This data describes a binding interaction between two proteins.

Sequence of protein 2:
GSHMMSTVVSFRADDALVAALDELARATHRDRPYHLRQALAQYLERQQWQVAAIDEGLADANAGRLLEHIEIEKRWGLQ

Residue-level contacts at the interface:
Residue F11 in protein 1 is in contact with residue L36 in protein 2 (closest heavy-atom distance 3.6 Å).
Residue Y43 in protein 1 interacts with residue H35 in protein 2 (closest heavy-atom distance 2.8 Å).
Residue R37 in protein 1 contacts residue F11 in protein 2 (closest heavy-atom distance 3.9 Å).
Residue D15 in protein 1 is in contact with residue T7 in protein 2 (closest heavy-atom distance 3.0 Å).
Residue D15 in protein 1 interacts with residue M5 in protein 2 (closest heavy-atom distance 3.0 Å).
Residue Y43 in protein 1 is in contact with residue Q42 in protein 2 (closest heavy-atom distance 3.4 Å).
Residue T7 in protein 1 interacts with residue V18 in protein 2 (closest heavy-atom distance 3.5 Å).
Residue V9 in protein 1 interacts with residue F11 in protein 2 (closest heavy-atom distance 2.9 Å).
Residue L24 in protein 1 contacts residue Y43 in protein 2 (closest heavy-atom distance 3.7 Å).
Residue V9 in protein 1 contacts residue V9 in protein 2 (closest heavy-atom distance 3.9 Å).
Residue V9 in protein 1 interacts with residue S10 in protein 2 (closest heavy-atom distance 3.1 Å).
Residue V18 in protein 1 interacts with residue V9 in protein 2 (closest heavy-atom distance 3.7 Å).
Residue L36 in protein 1 is in contact with residue V9 in protein 2 (closest heavy-atom distance 3.4 Å).
Residue H35 in protein 1 interacts with residue Y43 in protein 2 (closest heavy-atom distance 2.8 Å).
Residue A39 in protein 1 is in contact with residue A39 in protein 2 (closest heavy-atom distance 3.7 Å).
Residue S6 in protein 1 is in contact with residue A13 in protein 2 (closest heavy-atom distance 3.1 Å).
Residue M5 in protein 1 interacts with residue D15 in protein 2 (closest heavy-atom distance 3.0 Å).
Residue Y43 in protein 1 contacts residue L24 in protein 2 (closest heavy-atom distance 3.7 Å).
Residue T7 in protein 1 interacts with residue F11 in protein 2 (closest heavy-atom distance 3.7 Å).
Residue F11 in protein 1 contacts residue V9 in protein 2 (closest heavy-atom distance 2.9 Å).
Residue D14 in protein 1 is in contact with residue S6 in protein 2 (closest heavy-atom distance 3.8 Å).
Residue V9 in protein 1 interacts with residue V18 in protein 2 (closest heavy-atom distance 3.7 Å).
Residue Y43 in protein 1 is in contact with residue A39 in protein 2 (closest heavy-atom distance 3.4 Å).
Residue R46 in protein 1 interacts with residue R46 in protein 2 (closest heavy-atom distance 2.9 Å).
Residue T7 in protein 1 is in contact with residue A13 in protein 2 (closest heavy-atom distance 2.9 Å).
Residue V18 in protein 1 interacts with residue T7 in protein 2 (closest heavy-atom distance 3.5 Å).
Residue L17 in protein 1 contacts residue L44 in protein 2 (closest heavy-atom distance 3.4 Å).
Residue Q38 in protein 1 is in contact with residue Y43 in protein 2 (closest heavy-atom distance 3.7 Å).
Residue S10 in protein 1 interacts with residue S10 in protein 2 (closest heavy-atom distance 2.4 Å).
Residue V8 in protein 1 contacts residue F11 in protein 2 (closest heavy-atom distance 3.5 Å).
Residue V9 in protein 1 contacts residue L36 in protein 2 (closest heavy-atom distance 3.4 Å).
Residue A39 in protein 1 is in contact with residue Y43 in protein 2 (closest heavy-atom distance 3.4 Å).
Residue R37 in protein 1 interacts with residue R12 in protein 2 (closest heavy-atom distance 2.8 Å).
Residue L36 in protein 1 contacts residue F11 in protein 2 (closest heavy-atom distance 3.6 Å).
Residue S6 in protein 1 contacts residue D14 in protein 2 (closest heavy-atom distance 3.8 Å).
Residue D15 in protein 1 is in contact with residue S6 in protein 2 (closest heavy-atom distance 3.3 Å).
Residue Y43 in protein 1 interacts with residue Q38 in protein 2 (closest heavy-atom distance 3.7 Å).
Residue T7 in protein 1 is in contact with residue R12 in protein 2 (closest heavy-atom distance 3.4 Å).
Residue M5 in protein 1 is in contact with residue D14 in protein 2 (closest heavy-atom distance 3.5 Å).
Residue A16 in protein 1 contacts residue M4 in protein 2 (closest heavy-atom distance 3.1 Å).
Residue L44 in protein 1 is in contact with residue L17 in protein 2 (closest heavy-atom distance 3.4 Å).
Residue M4 in protein 1 contacts residue D15 in protein 2 (closest heavy-atom distance 3.6 Å).
Residue D15 in protein 1 is in contact with residue M4 in protein 2 (closest heavy-atom distance 3.6 Å).
Residue T7 in protein 1 is in contact with residue D15 in protein 2 (closest heavy-atom distance 3.0 Å).
Residue V8 in protein 1 interacts with residue R12 in protein 2 (closest heavy-atom distance 3.8 Å).
Residue Q42 in protein 1 interacts with residue Y43 in protein 2 (closest heavy-atom distance 3.4 Å).
Residue R12 in protein 1 contacts residue T7 in protein 2 (closest heavy-atom distance 3.4 Å).
Residue D14 in protein 1 is in contact with residue M5 in protein 2 (closest heavy-atom distance 3.5 Å).
Residue S10 in protein 1 contacts residue V9 in protein 2 (closest heavy-atom distance 3.1 Å).
Residue S6 in protein 1 is in contact with residue D15 in protein 2 (closest heavy-atom distance 3.3 Å).
Residue R12 in protein 1 is in contact with residue V8 in protein 2 (closest heavy-atom distance 3.8 Å).
Residue F11 in protein 1 interacts with residue T7 in protein 2 (closest heavy-atom distance 3.7 Å).
Residue M4 in protein 1 contacts residue A16 in protein 2 (closest heavy-atom distance 3.1 Å).
Residue F11 in protein 1 contacts residue R37 in protein 2 (closest heavy-atom distance 3.9 Å).
Residue R12 in protein 1 interacts with residue R37 in protein 2 (closest heavy-atom distance 2.8 Å).
Residue A13 in protein 1 contacts residue T7 in protein 2 (closest heavy-atom distance 2.9 Å).
Residue Q42 in protein 1 is in contact with residue R46 in protein 2 (closest heavy-atom distance 2.8 Å).
Residue F11 in protein 1 contacts residue V8 in protein 2 (closest heavy-atom distance 3.5 Å).
Residue A13 in protein 1 is in contact with residue S6 in protein 2 (closest heavy-atom distance 3.1 Å).
Residue R46 in protein 1 contacts residue Q42 in protein 2 (closest heavy-atom distance 2.8 Å).

Sequence of protein 1:
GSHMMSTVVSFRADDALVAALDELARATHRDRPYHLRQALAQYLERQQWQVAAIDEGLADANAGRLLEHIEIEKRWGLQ